Sequence of protein 2:
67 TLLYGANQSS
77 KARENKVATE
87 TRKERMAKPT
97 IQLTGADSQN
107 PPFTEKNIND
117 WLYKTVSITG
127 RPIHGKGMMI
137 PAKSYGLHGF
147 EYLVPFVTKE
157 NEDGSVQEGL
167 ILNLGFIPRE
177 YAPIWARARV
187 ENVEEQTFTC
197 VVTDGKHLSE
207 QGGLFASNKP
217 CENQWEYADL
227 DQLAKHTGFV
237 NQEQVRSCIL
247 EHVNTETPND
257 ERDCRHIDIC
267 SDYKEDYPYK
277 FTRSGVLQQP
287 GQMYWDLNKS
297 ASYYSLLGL

Sequence of protein 1:
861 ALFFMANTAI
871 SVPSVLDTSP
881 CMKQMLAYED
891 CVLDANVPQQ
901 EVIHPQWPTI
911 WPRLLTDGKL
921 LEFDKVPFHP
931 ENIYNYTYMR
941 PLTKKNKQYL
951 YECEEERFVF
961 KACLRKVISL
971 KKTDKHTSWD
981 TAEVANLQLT

Interface contacts:
Residue I265 in protein 2 contacts residue D980 in protein 1 (closest heavy-atom distance 4.1 Å).
Residue C266 in protein 2 interacts with residue W979 in protein 1 (closest heavy-atom distance 4.8 Å).
Residue R261 in protein 2 is in contact with residue D980 in protein 1 (closest heavy-atom distance 3.5 Å).
Residue S267 in protein 2 is in contact with residue E983 in protein 1 (closest heavy-atom distance 3.2 Å).
Residue S267 in protein 2 contacts residue D980 in protein 1 (closest heavy-atom distance 2.5 Å).
Residue C266 in protein 2 is in contact with residue D980 in protein 1 (closest heavy-atom distance 3.7 Å).
Residue C266 in protein 2 contacts residue E983 in protein 1 (closest heavy-atom distance 4.5 Å).
Residue S267 in protein 2 interacts with residue T981 in protein 1 (closest heavy-atom distance 3.4 Å).
Residue D268 in protein 2 contacts residue E983 in protein 1 (closest heavy-atom distance 3.4 Å).

These two protein chains interact to form a complex.